Interface contacts:
Residue F438 in protein 1 is in contact with residue Q14 in protein 2 (closest heavy-atom distance 3.5 Å).
Residue H252 in protein 1 interacts with residue P9 in protein 2 (closest heavy-atom distance 2.5 Å).
Residue H314 in protein 1 is in contact with residue T10 in protein 2 (closest heavy-atom distance 3.2 Å).
Residue T370 in protein 1 contacts residue F11 in protein 2 (closest heavy-atom distance 3.1 Å).
Residue F318 in protein 1 is in contact with residue I7 in protein 2 (closest heavy-atom distance 3.6 Å).
Residue T370 in protein 1 contacts residue S12 in protein 2 (closest heavy-atom distance 2.9 Å).
Residue Y467 in protein 1 contacts residue I5 in protein 2 (closest heavy-atom distance 3.1 Å).
Residue V443 in protein 1 contacts residue V13 in protein 2 (closest heavy-atom distance 3.4 Å).
Residue I327 in protein 1 contacts residue F11 in protein 2 (closest heavy-atom distance 3.4 Å).
Residue R441 in protein 1 contacts residue Q14 in protein 2 (closest heavy-atom distance 2.9 Å).
Residue F468 in protein 1 interacts with residue Q4 in protein 2 (closest heavy-atom distance 3.4 Å).
Residue S437 in protein 1 interacts with residue Q14 in protein 2 (closest heavy-atom distance 3.5 Å).
Residue T370 in protein 1 contacts residue T10 in protein 2 (closest heavy-atom distance 3.2 Å).
Residue G442 in protein 1 is in contact with residue S12 in protein 2 (closest heavy-atom distance 3.0 Å).
Residue S437 in protein 1 interacts with residue R15 in protein 2 (closest heavy-atom distance 3.3 Å).
Residue Y467 in protein 1 interacts with residue Q4 in protein 2 (closest heavy-atom distance 3.4 Å).
Residue R247 in protein 1 interacts with residue L17 in protein 2 (closest heavy-atom distance 2.7 Å).
Residue E319 in protein 1 contacts residue F11 in protein 2 (closest heavy-atom distance 3.0 Å).
Residue A367 in protein 1 contacts residue F11 in protein 2 (closest heavy-atom distance 3.5 Å).
Residue D320 in protein 1 contacts residue P18 in protein 2 (closest heavy-atom distance 3.4 Å).
Residue R369 in protein 1 interacts with residue T10 in protein 2 (closest heavy-atom distance 3.3 Å).
Residue G440 in protein 1 is in contact with residue Q14 in protein 2 (closest heavy-atom distance 2.9 Å).
Residue R247 in protein 1 is in contact with residue F19 in protein 2 (closest heavy-atom distance 3.2 Å).
Residue E319 in protein 1 interacts with residue Q8 in protein 2 (closest heavy-atom distance 3.4 Å).
Residue Y467 in protein 1 contacts residue P18 in protein 2 (closest heavy-atom distance 3.6 Å).
Residue R247 in protein 1 is in contact with residue S6 in protein 2 (closest heavy-atom distance 2.4 Å).
Residue R142 in protein 1 is in contact with residue I5 in protein 2 (closest heavy-atom distance 3.4 Å).
Residue L244 in protein 1 is in contact with residue F19 in protein 2 (closest heavy-atom distance 3.5 Å).
Residue S145 in protein 1 interacts with residue Q8 in protein 2 (closest heavy-atom distance 2.8 Å).
Residue D320 in protein 1 interacts with residue I7 in protein 2 (closest heavy-atom distance 3.1 Å).
Residue H252 in protein 1 contacts residue T10 in protein 2 (closest heavy-atom distance 3.1 Å).
Residue F438 in protein 1 contacts residue S12 in protein 2 (closest heavy-atom distance 3.7 Å).
Residue D435 in protein 1 is in contact with residue N16 in protein 2 (closest heavy-atom distance 3.7 Å).
Residue S437 in protein 1 is in contact with residue V13 in protein 2 (closest heavy-atom distance 3.3 Å).
Residue R322 in protein 1 interacts with residue N16 in protein 2 (closest heavy-atom distance 2.8 Å).
Residue E319 in protein 1 contacts residue R15 in protein 2 (closest heavy-atom distance 2.4 Å).
Residue Y467 in protein 1 is in contact with residue F19 in protein 2 (closest heavy-atom distance 3.5 Å).
Residue L244 in protein 1 contacts residue S6 in protein 2 (closest heavy-atom distance 3.2 Å).
Residue Q129 in protein 1 interacts with residue S2 in protein 2 (closest heavy-atom distance 3.2 Å).
Residue R142 in protein 1 is in contact with residue G3 in protein 2 (closest heavy-atom distance 3.0 Å).
Residue R247 in protein 1 is in contact with residue P18 in protein 2 (closest heavy-atom distance 3.6 Å).
Residue F438 in protein 1 is in contact with residue V13 in protein 2 (closest heavy-atom distance 3.0 Å).
Residue F469 in protein 1 contacts residue Q4 in protein 2 (closest heavy-atom distance 3.3 Å).
Residue S315 in protein 1 is in contact with residue T10 in protein 2 (closest heavy-atom distance 2.6 Å).
Residue S437 in protein 1 is in contact with residue L17 in protein 2 (closest heavy-atom distance 3.2 Å).
Residue P457 in protein 1 contacts residue V13 in protein 2 (closest heavy-atom distance 3.2 Å).
Residue S466 in protein 1 interacts with residue I7 in protein 2 (closest heavy-atom distance 3.4 Å).
Residue E319 in protein 1 contacts residue T10 in protein 2 (closest heavy-atom distance 3.1 Å).
Residue S145 in protein 1 contacts residue S6 in protein 2 (closest heavy-atom distance 3.1 Å).
Residue G373 in protein 1 contacts residue L17 in protein 2 (closest heavy-atom distance 3.5 Å).
Residue R142 in protein 1 is in contact with residue S1 in protein 2 (closest heavy-atom distance 3.0 Å).
Residue R369 in protein 1 contacts residue F11 in protein 2 (closest heavy-atom distance 3.8 Å).
Residue I245 in protein 1 is in contact with residue F19 in protein 2 (closest heavy-atom distance 3.1 Å).
Residue D435 in protein 1 is in contact with residue L17 in protein 2 (closest heavy-atom distance 3.6 Å).
Residue Q439 in protein 1 is in contact with residue Q14 in protein 2 (closest heavy-atom distance 3.4 Å).
Residue R441 in protein 1 is in contact with residue S12 in protein 2 (closest heavy-atom distance 2.7 Å).
Residue G442 in protein 1 is in contact with residue V13 in protein 2 (closest heavy-atom distance 3.3 Å).
Residue R441 in protein 1 is in contact with residue V13 in protein 2 (closest heavy-atom distance 3.3 Å).
Residue I368 in protein 1 contacts residue S12 in protein 2 (closest heavy-atom distance 3.2 Å).
Residue F318 in protein 1 is in contact with residue Q8 in protein 2 (closest heavy-atom distance 2.7 Å).

Sequence of protein 1:
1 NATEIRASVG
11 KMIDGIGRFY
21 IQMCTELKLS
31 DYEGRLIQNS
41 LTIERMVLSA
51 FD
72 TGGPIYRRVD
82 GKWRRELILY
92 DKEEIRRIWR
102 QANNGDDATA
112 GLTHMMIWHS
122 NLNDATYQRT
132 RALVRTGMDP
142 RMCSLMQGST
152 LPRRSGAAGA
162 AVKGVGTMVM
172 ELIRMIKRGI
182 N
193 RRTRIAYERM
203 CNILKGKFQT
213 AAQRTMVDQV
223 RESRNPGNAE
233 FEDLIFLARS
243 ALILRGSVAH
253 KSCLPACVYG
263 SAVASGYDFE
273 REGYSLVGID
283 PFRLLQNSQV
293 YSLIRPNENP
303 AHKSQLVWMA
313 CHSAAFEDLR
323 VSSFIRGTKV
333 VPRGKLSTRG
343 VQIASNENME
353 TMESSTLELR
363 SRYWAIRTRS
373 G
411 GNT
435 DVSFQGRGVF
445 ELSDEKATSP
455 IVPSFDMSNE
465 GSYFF

Sequence of protein 2:
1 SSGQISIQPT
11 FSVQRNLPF

These two protein chains interact to form a complex.